These two protein chains interact to form a complex.

Sequence of protein 1:
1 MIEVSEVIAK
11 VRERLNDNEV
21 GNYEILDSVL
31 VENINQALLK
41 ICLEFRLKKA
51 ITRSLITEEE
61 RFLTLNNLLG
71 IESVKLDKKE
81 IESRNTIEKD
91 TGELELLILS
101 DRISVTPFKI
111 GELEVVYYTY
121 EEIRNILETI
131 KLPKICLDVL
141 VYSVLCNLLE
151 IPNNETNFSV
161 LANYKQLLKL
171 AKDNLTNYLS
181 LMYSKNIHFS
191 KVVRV

Sequence of protein 2:
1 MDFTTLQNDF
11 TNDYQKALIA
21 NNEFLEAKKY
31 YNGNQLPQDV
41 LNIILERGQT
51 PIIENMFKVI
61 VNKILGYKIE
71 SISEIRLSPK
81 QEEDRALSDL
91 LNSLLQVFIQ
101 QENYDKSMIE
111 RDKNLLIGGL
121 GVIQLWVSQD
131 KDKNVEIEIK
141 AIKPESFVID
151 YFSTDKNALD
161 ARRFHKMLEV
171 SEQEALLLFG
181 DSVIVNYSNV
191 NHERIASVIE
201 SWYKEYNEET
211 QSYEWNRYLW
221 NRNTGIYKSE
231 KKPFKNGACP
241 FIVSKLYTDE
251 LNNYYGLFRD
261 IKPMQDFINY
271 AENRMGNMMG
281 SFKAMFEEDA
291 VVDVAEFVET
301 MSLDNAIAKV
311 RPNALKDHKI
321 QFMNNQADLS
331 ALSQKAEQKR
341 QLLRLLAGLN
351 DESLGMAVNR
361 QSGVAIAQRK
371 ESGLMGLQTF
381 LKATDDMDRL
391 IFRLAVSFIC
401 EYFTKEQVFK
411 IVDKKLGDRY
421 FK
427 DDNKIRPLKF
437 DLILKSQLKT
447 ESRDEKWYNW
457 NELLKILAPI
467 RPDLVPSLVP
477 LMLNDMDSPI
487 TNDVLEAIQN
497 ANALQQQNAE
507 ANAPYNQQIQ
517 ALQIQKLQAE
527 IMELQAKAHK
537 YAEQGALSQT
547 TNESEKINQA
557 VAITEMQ

Interface contacts:
Residue P37 in protein 2 contacts residue R194 in protein 1 (closest heavy-atom distance 4.1 Å).
Residue Y270 in protein 2 is in contact with residue V193 in protein 1 (closest heavy-atom distance 3.7 Å).
Residue D39 in protein 2 is in contact with residue R194 in protein 1 (closest heavy-atom distance 3.2 Å).
Residue E288 in protein 2 is in contact with residue E44 in protein 1 (closest heavy-atom distance 3.7 Å).
Residue R274 in protein 2 is in contact with residue V195 in protein 1 (closest heavy-atom distance 3.9 Å).
Residue Y270 in protein 2 is in contact with residue V192 in protein 1 (closest heavy-atom distance 4.9 Å).
Residue Y270 in protein 2 is in contact with residue V195 in protein 1 (closest heavy-atom distance 3.9 Å).
Residue Q49 in protein 2 contacts residue V195 in protein 1 (closest heavy-atom distance 4.6 Å).
Residue I44 in protein 2 interacts with residue V195 in protein 1 (closest heavy-atom distance 4.0 Å).
Residue N277 in protein 2 contacts residue V195 in protein 1 (closest heavy-atom distance 4.5 Å).
Residue N273 in protein 2 interacts with residue V195 in protein 1 (closest heavy-atom distance 4.0 Å).
Residue R47 in protein 2 interacts with residue V195 in protein 1 (closest heavy-atom distance 2.9 Å).
Residue I43 in protein 2 interacts with residue R194 in protein 1 (closest heavy-atom distance 3.7 Å).
Residue R274 in protein 2 interacts with residue V193 in protein 1 (closest heavy-atom distance 3.4 Å).
Residue Y270 in protein 2 interacts with residue R194 in protein 1 (closest heavy-atom distance 5.0 Å).
Residue V40 in protein 2 contacts residue V195 in protein 1 (closest heavy-atom distance 3.3 Å).
Residue I43 in protein 2 contacts residue V195 in protein 1 (closest heavy-atom distance 4.6 Å).
Residue E288 in protein 2 contacts residue R46 in protein 1 (closest heavy-atom distance 2.9 Å).
Residue V40 in protein 2 contacts residue R194 in protein 1 (closest heavy-atom distance 3.5 Å).